This data describes a binding interaction between two proteins.

Sequence of the first protein:
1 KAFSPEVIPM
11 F

Contacts between the two chains:
Residue M45 in the second protein contacts residue A2 in the first protein (closest heavy-atom distance 4.7 Å).
Residue Y7 in the second protein interacts with residue A2 in the first protein (closest heavy-atom distance 3.3 Å).
Residue Y9 in the second protein is in contact with residue A2 in the first protein (closest heavy-atom distance 3.9 Å).
Residue Y116 in the second protein is in contact with residue F11 in the first protein (closest heavy-atom distance 3.8 Å).
Residue E63 in the second protein contacts residue A2 in the first protein (closest heavy-atom distance 2.9 Å).
Residue I142 in the second protein contacts residue F11 in the first protein (closest heavy-atom distance 4.6 Å).
Residue T143 in the second protein interacts with residue F11 in the first protein (closest heavy-atom distance 2.6 Å).
Residue I80 in the second protein contacts residue F11 in the first protein (closest heavy-atom distance 3.6 Å).
Residue W147 in the second protein is in contact with residue M10 in the first protein (closest heavy-atom distance 2.7 Å).
Residue E63 in the second protein contacts residue K1 in the first protein (closest heavy-atom distance 3.5 Å).
Residue W167 in the second protein contacts residue K1 in the first protein (closest heavy-atom distance 3.3 Å).
Residue Y74 in the second protein is in contact with residue I8 in the first protein (closest heavy-atom distance 4.6 Å).
Residue L156 in the second protein is in contact with residue F3 in the first protein (closest heavy-atom distance 3.5 Å).
Residue Q155 in the second protein contacts residue E6 in the first protein (closest heavy-atom distance 4.6 Å).
Residue Y84 in the second protein interacts with residue F11 in the first protein (closest heavy-atom distance 2.6 Å).
Residue F33 in the second protein interacts with residue K1 in the first protein (closest heavy-atom distance 4.8 Å).
Residue Y159 in the second protein interacts with residue F3 in the first protein (closest heavy-atom distance 3.5 Å).
Residue N66 in the second protein interacts with residue A2 in the first protein (closest heavy-atom distance 3.7 Å).
Residue A69 in the second protein is in contact with residue I8 in the first protein (closest heavy-atom distance 4.8 Å).
Residue N66 in the second protein is in contact with residue F3 in the first protein (closest heavy-atom distance 2.9 Å).
Residue Q155 in the second protein is in contact with residue V7 in the first protein (closest heavy-atom distance 4.0 Å).
Residue Y99 in the second protein is in contact with residue A2 in the first protein (closest heavy-atom distance 3.3 Å).
Residue W147 in the second protein interacts with residue F11 in the first protein (closest heavy-atom distance 4.1 Å).
Residue Y9 in the second protein interacts with residue F3 in the first protein (closest heavy-atom distance 4.4 Å).
Residue N77 in the second protein contacts residue P9 in the first protein (closest heavy-atom distance 3.7 Å).
Residue Q155 in the second protein is in contact with residue P5 in the first protein (closest heavy-atom distance 3.5 Å).
Residue K146 in the second protein contacts residue F11 in the first protein (closest heavy-atom distance 2.8 Å).
Residue Y7 in the second protein interacts with residue K1 in the first protein (closest heavy-atom distance 2.9 Å).
Residue Y74 in the second protein contacts residue F11 in the first protein (closest heavy-atom distance 4.9 Å).
Residue N66 in the second protein contacts residue S4 in the first protein (closest heavy-atom distance 3.5 Å).
Residue K146 in the second protein contacts residue M10 in the first protein (closest heavy-atom distance 4.4 Å).
Residue T73 in the second protein is in contact with residue P9 in the first protein (closest heavy-atom distance 4.0 Å).
Residue T73 in the second protein is in contact with residue I8 in the first protein (closest heavy-atom distance 2.8 Å).
Residue V152 in the second protein interacts with residue P9 in the first protein (closest heavy-atom distance 3.6 Å).
Residue N77 in the second protein contacts residue M10 in the first protein (closest heavy-atom distance 3.3 Å).
Residue M5 in the second protein is in contact with residue K1 in the first protein (closest heavy-atom distance 3.9 Å).
Residue Y171 in the second protein interacts with residue K1 in the first protein (closest heavy-atom distance 2.6 Å).
Residue Y123 in the second protein is in contact with residue F11 in the first protein (closest heavy-atom distance 3.5 Å).
Residue T143 in the second protein is in contact with residue M10 in the first protein (closest heavy-atom distance 4.4 Å).
Residue Y116 in the second protein is in contact with residue P9 in the first protein (closest heavy-atom distance 5.0 Å).
Residue N77 in the second protein is in contact with residue F11 in the first protein (closest heavy-atom distance 2.9 Å).
Residue W147 in the second protein interacts with residue P9 in the first protein (closest heavy-atom distance 3.7 Å).
Residue Y99 in the second protein interacts with residue F3 in the first protein (closest heavy-atom distance 3.0 Å).
Residue A81 in the second protein is in contact with residue F11 in the first protein (closest heavy-atom distance 4.5 Å).
Residue I95 in the second protein is in contact with residue F11 in the first protein (closest heavy-atom distance 3.7 Å).
Residue E76 in the second protein contacts residue M10 in the first protein (closest heavy-atom distance 3.6 Å).
Residue Q155 in the second protein is in contact with residue F3 in the first protein (closest heavy-atom distance 3.8 Å).
Residue Y159 in the second protein contacts residue K1 in the first protein (closest heavy-atom distance 2.6 Å).
Residue Y59 in the second protein is in contact with residue K1 in the first protein (closest heavy-atom distance 3.9 Å).
Residue M67 in the second protein interacts with residue A2 in the first protein (closest heavy-atom distance 3.8 Å).
Residue T73 in the second protein interacts with residue M10 in the first protein (closest heavy-atom distance 3.7 Å).
Residue S70 in the second protein contacts residue I8 in the first protein (closest heavy-atom distance 5.0 Å).
Residue Y159 in the second protein interacts with residue A2 in the first protein (closest heavy-atom distance 3.8 Å).

Sequence of the second protein:
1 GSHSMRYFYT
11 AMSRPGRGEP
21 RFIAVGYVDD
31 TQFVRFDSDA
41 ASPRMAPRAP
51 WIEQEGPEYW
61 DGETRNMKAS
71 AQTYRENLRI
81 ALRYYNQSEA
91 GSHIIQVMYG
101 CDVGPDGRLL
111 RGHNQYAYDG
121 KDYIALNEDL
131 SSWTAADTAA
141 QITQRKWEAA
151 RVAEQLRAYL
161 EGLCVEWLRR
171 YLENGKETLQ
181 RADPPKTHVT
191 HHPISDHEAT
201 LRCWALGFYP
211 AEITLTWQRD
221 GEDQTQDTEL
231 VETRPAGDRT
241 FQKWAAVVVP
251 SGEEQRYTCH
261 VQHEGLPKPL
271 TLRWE